Contacts between the two chains:
Residue V70 in protein 1 interacts with residue V20 in protein 2 (closest heavy-atom distance 3.5 Å).
Residue A140 in protein 1 contacts residue F8 in protein 2 (closest heavy-atom distance 3.8 Å).
Residue A232 in protein 1 interacts with residue L18 in protein 2 (closest heavy-atom distance 3.9 Å).
Residue A504 in protein 1 is in contact with residue G21 in protein 2 (closest heavy-atom distance 3.6 Å).
Residue R74 in protein 1 interacts with residue L18 in protein 2 (closest heavy-atom distance 3.0 Å).
Residue L137 in protein 1 interacts with residue P16 in protein 2 (closest heavy-atom distance 3.8 Å).
Residue V70 in protein 1 interacts with residue Q19 in protein 2 (closest heavy-atom distance 3.9 Å).
Residue A232 in protein 1 contacts residue P16 in protein 2 (closest heavy-atom distance 4.4 Å).
Residue L233 in protein 1 is in contact with residue L18 in protein 2 (closest heavy-atom distance 4.0 Å).
Residue N138 in protein 1 is in contact with residue F8 in protein 2 (closest heavy-atom distance 3.2 Å).
Residue P139 in protein 1 interacts with residue R12 in protein 2 (closest heavy-atom distance 3.8 Å).
Residue W189 in protein 1 contacts residue V20 in protein 2 (closest heavy-atom distance 3.7 Å).
Residue N138 in protein 1 contacts residue P10 in protein 2 (closest heavy-atom distance 4.6 Å).
Residue V229 in protein 1 interacts with residue T13 in protein 2 (closest heavy-atom distance 4.0 Å).
Residue G136 in protein 1 is in contact with residue R14 in protein 2 (closest heavy-atom distance 3.8 Å).
Residue N138 in protein 1 is in contact with residue E9 in protein 2 (closest heavy-atom distance 3.2 Å).
Residue A232 in protein 1 interacts with residue A15 in protein 2 (closest heavy-atom distance 3.7 Å).
Residue L233 in protein 1 contacts residue P16 in protein 2 (closest heavy-atom distance 4.0 Å).
Residue N278 in protein 1 is in contact with residue Q19 in protein 2 (closest heavy-atom distance 4.0 Å).
Residue W24 in protein 1 interacts with residue G21 in protein 2 (closest heavy-atom distance 3.5 Å).
Residue V236 in protein 1 interacts with residue L18 in protein 2 (closest heavy-atom distance 4.9 Å).
Residue V229 in protein 1 interacts with residue F8 in protein 2 (closest heavy-atom distance 3.7 Å).
Residue S71 in protein 1 interacts with residue Q19 in protein 2 (closest heavy-atom distance 4.9 Å).
Residue N138 in protein 1 interacts with residue T13 in protein 2 (closest heavy-atom distance 2.8 Å).
Residue A232 in protein 1 is in contact with residue T13 in protein 2 (closest heavy-atom distance 3.7 Å).
Residue L137 in protein 1 interacts with residue A15 in protein 2 (closest heavy-atom distance 4.2 Å).
Residue F76 in protein 1 interacts with residue L18 in protein 2 (closest heavy-atom distance 3.4 Å).
Residue L137 in protein 1 is in contact with residue T13 in protein 2 (closest heavy-atom distance 3.1 Å).
Residue L137 in protein 1 interacts with residue R14 in protein 2 (closest heavy-atom distance 2.9 Å).
Residue W24 in protein 1 is in contact with residue V20 in protein 2 (closest heavy-atom distance 3.9 Å).
Residue L141 in protein 1 interacts with residue F8 in protein 2 (closest heavy-atom distance 4.5 Å).
Residue N138 in protein 1 interacts with residue R12 in protein 2 (closest heavy-atom distance 3.7 Å).
Residue F225 in protein 1 interacts with residue F8 in protein 2 (closest heavy-atom distance 3.7 Å).
Residue A228 in protein 1 interacts with residue F8 in protein 2 (closest heavy-atom distance 3.5 Å).
Residue A228 in protein 1 interacts with residue T13 in protein 2 (closest heavy-atom distance 5.0 Å).
Residue N138 in protein 1 interacts with residue R14 in protein 2 (closest heavy-atom distance 5.0 Å).
Residue P234 in protein 1 interacts with residue L18 in protein 2 (closest heavy-atom distance 4.3 Å).
Residue Y25 in protein 1 interacts with residue G21 in protein 2 (closest heavy-atom distance 3.4 Å).
Residue Y25 in protein 1 is in contact with residue G22 in protein 2 (closest heavy-atom distance 4.9 Å).
Residue L137 in protein 1 contacts residue R12 in protein 2 (closest heavy-atom distance 4.0 Å).

Sequence of protein 1:
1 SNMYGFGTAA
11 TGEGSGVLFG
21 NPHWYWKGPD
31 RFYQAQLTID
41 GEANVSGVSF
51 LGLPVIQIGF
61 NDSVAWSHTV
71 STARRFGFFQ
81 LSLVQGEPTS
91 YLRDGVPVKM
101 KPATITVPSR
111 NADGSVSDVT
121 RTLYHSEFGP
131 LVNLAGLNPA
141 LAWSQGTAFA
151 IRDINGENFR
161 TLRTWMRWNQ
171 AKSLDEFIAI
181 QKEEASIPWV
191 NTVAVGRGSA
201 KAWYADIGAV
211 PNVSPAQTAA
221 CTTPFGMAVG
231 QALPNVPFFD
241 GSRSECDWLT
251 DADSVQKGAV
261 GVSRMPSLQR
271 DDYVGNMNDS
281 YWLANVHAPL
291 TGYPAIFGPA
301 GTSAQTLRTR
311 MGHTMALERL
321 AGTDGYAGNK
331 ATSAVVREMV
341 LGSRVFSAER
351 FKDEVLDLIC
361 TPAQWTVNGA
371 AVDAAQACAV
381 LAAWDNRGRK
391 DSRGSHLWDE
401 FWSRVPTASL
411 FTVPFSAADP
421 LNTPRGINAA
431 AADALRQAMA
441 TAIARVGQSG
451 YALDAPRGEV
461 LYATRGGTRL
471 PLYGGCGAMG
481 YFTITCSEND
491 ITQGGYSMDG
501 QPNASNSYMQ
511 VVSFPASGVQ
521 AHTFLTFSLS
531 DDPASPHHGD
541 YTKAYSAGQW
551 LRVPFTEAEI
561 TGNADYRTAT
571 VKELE

This data describes a binding interaction between two proteins.

Sequence of protein 2:
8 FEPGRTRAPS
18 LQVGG